Residue-level contacts at the interface:
Residue K60 in the second protein is in contact with residue L24 in the first protein (closest heavy-atom distance 5.0 Å).
Residue L26 in the second protein contacts residue L7 in the first protein (closest heavy-atom distance 4.2 Å).
Residue Q24 in the second protein interacts with residue Q5 in the first protein (closest heavy-atom distance 4.6 Å).
Residue Q24 in the second protein contacts residue L7 in the first protein (closest heavy-atom distance 3.5 Å).
Residue V62 in the second protein contacts residue L7 in the first protein (closest heavy-atom distance 4.8 Å).
Residue E51 in the second protein contacts residue L8 in the first protein (closest heavy-atom distance 4.9 Å).
Residue K60 in the second protein interacts with residue Q26 in the first protein (closest heavy-atom distance 4.1 Å).

This data describes a binding interaction between two proteins.

Sequence of the first protein:
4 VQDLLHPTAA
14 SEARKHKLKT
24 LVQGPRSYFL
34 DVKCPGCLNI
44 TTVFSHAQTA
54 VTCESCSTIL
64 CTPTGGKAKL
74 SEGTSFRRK

Sequence of the second protein:
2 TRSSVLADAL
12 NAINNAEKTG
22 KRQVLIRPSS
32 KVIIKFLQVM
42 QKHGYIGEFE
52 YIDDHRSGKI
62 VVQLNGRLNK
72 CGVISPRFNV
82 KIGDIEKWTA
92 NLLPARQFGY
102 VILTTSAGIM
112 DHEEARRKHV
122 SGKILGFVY